Residue-level contacts at the interface:
Residue Y115 in protein 2 interacts with residue M9 in protein 1 (closest heavy-atom distance 3.6 Å).
Residue V151 in protein 2 interacts with residue M10 in protein 1 (closest heavy-atom distance 4.5 Å).
Residue R96 in protein 2 contacts residue W3 in protein 1 (closest heavy-atom distance 3.5 Å).
Residue A149 in protein 2 interacts with residue M10 in protein 1 (closest heavy-atom distance 4.0 Å).
Residue Y115 in protein 2 contacts residue L7 in protein 1 (closest heavy-atom distance 3.5 Å).
Residue W166 in protein 2 is in contact with residue M1 in protein 1 (closest heavy-atom distance 3.5 Å).
Residue Y6 in protein 2 interacts with residue M1 in protein 1 (closest heavy-atom distance 2.9 Å).
Residue H69 in protein 2 is in contact with residue R5 in protein 1 (closest heavy-atom distance 3.5 Å).
Residue K65 in protein 2 interacts with residue W3 in protein 1 (closest heavy-atom distance 4.0 Å).
Residue W146 in protein 2 contacts residue G8 in protein 1 (closest heavy-atom distance 2.8 Å).
Residue T79 in protein 2 contacts residue M9 in protein 1 (closest heavy-atom distance 4.0 Å).
Residue W146 in protein 2 contacts residue L7 in protein 1 (closest heavy-atom distance 3.5 Å).
Residue H113 in protein 2 contacts residue L7 in protein 1 (closest heavy-atom distance 3.5 Å).
Residue V66 in protein 2 is in contact with residue M2 in protein 1 (closest heavy-atom distance 4.1 Å).
Residue K145 in protein 2 contacts residue M9 in protein 1 (closest heavy-atom distance 2.5 Å).
Residue V151 in protein 2 interacts with residue W3 in protein 1 (closest heavy-atom distance 4.0 Å).
Residue Y115 in protein 2 is in contact with residue G8 in protein 1 (closest heavy-atom distance 4.8 Å).
Residue T142 in protein 2 interacts with residue M9 in protein 1 (closest heavy-atom distance 3.9 Å).
Residue K65 in protein 2 contacts residue M2 in protein 1 (closest heavy-atom distance 3.0 Å).
Residue H69 in protein 2 contacts residue W3 in protein 1 (closest heavy-atom distance 4.5 Å).
Residue D76 in protein 2 is in contact with residue M9 in protein 1 (closest heavy-atom distance 2.8 Å).
Residue V75 in protein 2 contacts residue M10 in protein 1 (closest heavy-atom distance 4.6 Å).
Residue D76 in protein 2 contacts residue M10 in protein 1 (closest heavy-atom distance 4.4 Å).
Residue D76 in protein 2 contacts residue L7 in protein 1 (closest heavy-atom distance 4.3 Å).
Residue M4 in protein 2 contacts residue M1 in protein 1 (closest heavy-atom distance 3.8 Å).
Residue M44 in protein 2 is in contact with residue M2 in protein 1 (closest heavy-atom distance 3.6 Å).
Residue Y158 in protein 2 contacts residue M2 in protein 1 (closest heavy-atom distance 3.8 Å).
Residue H69 in protein 2 is in contact with residue G6 in protein 1 (closest heavy-atom distance 4.4 Å).
Residue Y122 in protein 2 is in contact with residue M9 in protein 1 (closest heavy-atom distance 3.8 Å).
Residue Y158 in protein 2 interacts with residue W3 in protein 1 (closest heavy-atom distance 3.5 Å).
Residue Y58 in protein 2 is in contact with residue M1 in protein 1 (closest heavy-atom distance 3.8 Å).
Residue W146 in protein 2 interacts with residue M9 in protein 1 (closest heavy-atom distance 4.6 Å).
Residue K65 in protein 2 interacts with residue M1 in protein 1 (closest heavy-atom distance 3.6 Å).
Residue Y170 in protein 2 is in contact with residue M1 in protein 1 (closest heavy-atom distance 2.8 Å).
Residue Y83 in protein 2 interacts with residue M9 in protein 1 (closest heavy-atom distance 4.1 Å).
Residue W146 in protein 2 is in contact with residue M10 in protein 1 (closest heavy-atom distance 3.7 Å).
Residue T72 in protein 2 is in contact with residue G8 in protein 1 (closest heavy-atom distance 4.0 Å).
Residue K145 in protein 2 interacts with residue M10 in protein 1 (closest heavy-atom distance 2.6 Å).
Residue V151 in protein 2 contacts residue L7 in protein 1 (closest heavy-atom distance 3.7 Å).
Residue T79 in protein 2 contacts residue M10 in protein 1 (closest heavy-atom distance 4.4 Å).
Residue D76 in protein 2 interacts with residue G8 in protein 1 (closest heavy-atom distance 3.5 Å).
Residue E62 in protein 2 interacts with residue M1 in protein 1 (closest heavy-atom distance 3.7 Å).
Residue Y6 in protein 2 is in contact with residue M2 in protein 1 (closest heavy-atom distance 3.5 Å).
Residue Q154 in protein 2 contacts residue W3 in protein 1 (closest heavy-atom distance 3.9 Å).
Residue H113 in protein 2 is in contact with residue W3 in protein 1 (closest heavy-atom distance 4.3 Å).
Residue V151 in protein 2 interacts with residue R5 in protein 1 (closest heavy-atom distance 4.0 Å).
Residue F8 in protein 2 contacts residue M2 in protein 1 (closest heavy-atom distance 4.0 Å).
Residue L155 in protein 2 contacts residue W3 in protein 1 (closest heavy-atom distance 3.6 Å).
Residue Y158 in protein 2 contacts residue M1 in protein 1 (closest heavy-atom distance 2.7 Å).
Residue K65 in protein 2 is in contact with residue D4 in protein 1 (closest heavy-atom distance 3.9 Å).
Residue T162 in protein 2 contacts residue M1 in protein 1 (closest heavy-atom distance 4.5 Å).
Residue E62 in protein 2 contacts residue M2 in protein 1 (closest heavy-atom distance 2.9 Å).
Residue R96 in protein 2 is in contact with residue L7 in protein 1 (closest heavy-atom distance 3.2 Å).
Residue Q154 in protein 2 is in contact with residue R5 in protein 1 (closest heavy-atom distance 3.2 Å).
Residue T72 in protein 2 is in contact with residue L7 in protein 1 (closest heavy-atom distance 3.6 Å).
Residue H69 in protein 2 is in contact with residue M2 in protein 1 (closest heavy-atom distance 3.4 Å).
Residue Y98 in protein 2 contacts residue W3 in protein 1 (closest heavy-atom distance 2.9 Å).
Residue A149 in protein 2 is in contact with residue R5 in protein 1 (closest heavy-atom distance 4.4 Å).
Residue L80 in protein 2 interacts with residue M9 in protein 1 (closest heavy-atom distance 4.4 Å).
Residue Y98 in protein 2 interacts with residue M2 in protein 1 (closest heavy-atom distance 3.4 Å).

Sequence of protein 1:
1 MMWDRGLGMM

Sequence of protein 2:
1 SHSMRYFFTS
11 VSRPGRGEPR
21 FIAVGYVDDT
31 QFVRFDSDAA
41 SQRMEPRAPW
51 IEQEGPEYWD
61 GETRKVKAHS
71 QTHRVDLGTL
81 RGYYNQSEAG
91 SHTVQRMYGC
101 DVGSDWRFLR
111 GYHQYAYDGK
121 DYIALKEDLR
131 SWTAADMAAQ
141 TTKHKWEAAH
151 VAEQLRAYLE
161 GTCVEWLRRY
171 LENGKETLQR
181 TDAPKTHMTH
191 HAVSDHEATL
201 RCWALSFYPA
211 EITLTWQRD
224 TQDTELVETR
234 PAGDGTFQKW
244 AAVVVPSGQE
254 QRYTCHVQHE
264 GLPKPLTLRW

The following describes two proteins that form a bound complex.